Interface contacts:
Residue T73 in protein 1 contacts residue I8 in protein 2 (closest heavy-atom distance 3.4 Å).
Residue K146 in protein 1 contacts residue F11 in protein 2 (closest heavy-atom distance 2.9 Å).
Residue Y7 in protein 1 interacts with residue A2 in protein 2 (closest heavy-atom distance 3.3 Å).
Residue Y9 in protein 1 interacts with residue F3 in protein 2 (closest heavy-atom distance 4.1 Å).
Residue Q155 in protein 1 is in contact with residue F3 in protein 2 (closest heavy-atom distance 3.5 Å).
Residue Y171 in protein 1 contacts residue K1 in protein 2 (closest heavy-atom distance 3.0 Å).
Residue Y84 in protein 1 interacts with residue F11 in protein 2 (closest heavy-atom distance 2.7 Å).
Residue I143 in protein 1 interacts with residue F11 in protein 2 (closest heavy-atom distance 2.8 Å).
Residue V152 in protein 1 is in contact with residue V7 in protein 2 (closest heavy-atom distance 3.9 Å).
Residue Y7 in protein 1 is in contact with residue K1 in protein 2 (closest heavy-atom distance 3.1 Å).
Residue Q155 in protein 1 interacts with residue E6 in protein 2 (closest heavy-atom distance 3.0 Å).
Residue T73 in protein 1 contacts residue P9 in protein 2 (closest heavy-atom distance 4.0 Å).
Residue N66 in protein 1 is in contact with residue S4 in protein 2 (closest heavy-atom distance 3.6 Å).
Residue K146 in protein 1 contacts residue M10 in protein 2 (closest heavy-atom distance 4.3 Å).
Residue Q155 in protein 1 is in contact with residue I8 in protein 2 (closest heavy-atom distance 5.0 Å).
Residue Q155 in protein 1 is in contact with residue V7 in protein 2 (closest heavy-atom distance 2.8 Å).
Residue M67 in protein 1 contacts residue A2 in protein 2 (closest heavy-atom distance 3.9 Å).
Residue N66 in protein 1 is in contact with residue F3 in protein 2 (closest heavy-atom distance 2.6 Å).
Residue A81 in protein 1 contacts residue F11 in protein 2 (closest heavy-atom distance 4.5 Å).
Residue I143 in protein 1 interacts with residue M10 in protein 2 (closest heavy-atom distance 4.5 Å).
Residue W167 in protein 1 is in contact with residue K1 in protein 2 (closest heavy-atom distance 3.4 Å).
Residue N77 in protein 1 is in contact with residue F11 in protein 2 (closest heavy-atom distance 2.6 Å).
Residue S70 in protein 1 is in contact with residue F3 in protein 2 (closest heavy-atom distance 5.0 Å).
Residue E63 in protein 1 contacts residue A2 in protein 2 (closest heavy-atom distance 2.6 Å).
Residue I95 in protein 1 contacts residue F11 in protein 2 (closest heavy-atom distance 3.9 Å).
Residue V152 in protein 1 contacts residue I8 in protein 2 (closest heavy-atom distance 4.3 Å).
Residue N66 in protein 1 interacts with residue A2 in protein 2 (closest heavy-atom distance 3.5 Å).
Residue Y159 in protein 1 contacts residue A2 in protein 2 (closest heavy-atom distance 3.8 Å).
Residue Q155 in protein 1 is in contact with residue P5 in protein 2 (closest heavy-atom distance 3.8 Å).
Residue Y159 in protein 1 contacts residue K1 in protein 2 (closest heavy-atom distance 2.6 Å).
Residue N77 in protein 1 contacts residue M10 in protein 2 (closest heavy-atom distance 3.4 Å).
Residue W147 in protein 1 is in contact with residue I8 in protein 2 (closest heavy-atom distance 4.8 Å).
Residue I80 in protein 1 contacts residue M10 in protein 2 (closest heavy-atom distance 3.6 Å).
Residue E63 in protein 1 contacts residue K1 in protein 2 (closest heavy-atom distance 3.3 Å).
Residue Y116 in protein 1 is in contact with residue F11 in protein 2 (closest heavy-atom distance 4.5 Å).
Residue Y99 in protein 1 is in contact with residue A2 in protein 2 (closest heavy-atom distance 3.6 Å).
Residue W147 in protein 1 interacts with residue M10 in protein 2 (closest heavy-atom distance 2.7 Å).
Residue Y159 in protein 1 contacts residue F3 in protein 2 (closest heavy-atom distance 3.4 Å).
Residue Y99 in protein 1 contacts residue F3 in protein 2 (closest heavy-atom distance 2.9 Å).
Residue N66 in protein 1 interacts with residue P5 in protein 2 (closest heavy-atom distance 4.2 Å).
Residue I142 in protein 1 is in contact with residue F11 in protein 2 (closest heavy-atom distance 4.8 Å).
Residue Y74 in protein 1 contacts residue P9 in protein 2 (closest heavy-atom distance 3.7 Å).
Residue Y9 in protein 1 contacts residue A2 in protein 2 (closest heavy-atom distance 4.1 Å).
Residue L156 in protein 1 interacts with residue F3 in protein 2 (closest heavy-atom distance 3.8 Å).
Residue A150 in protein 1 contacts residue V7 in protein 2 (closest heavy-atom distance 4.4 Å).
Residue N77 in protein 1 is in contact with residue P9 in protein 2 (closest heavy-atom distance 2.9 Å).
Residue Y116 in protein 1 is in contact with residue P9 in protein 2 (closest heavy-atom distance 3.9 Å).
Residue M45 in protein 1 contacts residue A2 in protein 2 (closest heavy-atom distance 4.4 Å).
Residue M5 in protein 1 is in contact with residue K1 in protein 2 (closest heavy-atom distance 3.8 Å).
Residue I80 in protein 1 contacts residue F11 in protein 2 (closest heavy-atom distance 3.5 Å).
Residue V152 in protein 1 is in contact with residue P9 in protein 2 (closest heavy-atom distance 4.6 Å).
Residue W147 in protein 1 is in contact with residue P9 in protein 2 (closest heavy-atom distance 3.5 Å).
Residue Y59 in protein 1 is in contact with residue K1 in protein 2 (closest heavy-atom distance 3.6 Å).
Residue W147 in protein 1 is in contact with residue F11 in protein 2 (closest heavy-atom distance 3.9 Å).
Residue Y123 in protein 1 contacts residue F11 in protein 2 (closest heavy-atom distance 3.4 Å).

Sequence of protein 2:
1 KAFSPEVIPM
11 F

These two protein chains interact to form a complex.

Sequence of protein 1:
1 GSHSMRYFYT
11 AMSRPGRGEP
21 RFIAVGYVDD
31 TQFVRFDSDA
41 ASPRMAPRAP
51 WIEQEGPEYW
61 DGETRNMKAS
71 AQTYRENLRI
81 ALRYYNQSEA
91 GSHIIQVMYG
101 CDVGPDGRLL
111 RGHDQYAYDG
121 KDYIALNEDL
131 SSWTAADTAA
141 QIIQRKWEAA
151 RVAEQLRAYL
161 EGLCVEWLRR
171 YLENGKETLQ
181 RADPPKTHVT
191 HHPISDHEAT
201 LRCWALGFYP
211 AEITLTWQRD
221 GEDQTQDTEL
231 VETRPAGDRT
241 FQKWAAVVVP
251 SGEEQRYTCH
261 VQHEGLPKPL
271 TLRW